Interface contacts:
Residue Y70 in protein 1 is in contact with residue A156 in protein 2 (closest heavy-atom distance 3.5 Å).
Residue N160 in protein 1 is in contact with residue A140 in protein 2 (closest heavy-atom distance 3.2 Å).
Residue L111 in protein 1 is in contact with residue I142 in protein 2 (closest heavy-atom distance 3.7 Å).
Residue P163 in protein 1 is in contact with residue V158 in protein 2 (closest heavy-atom distance 3.4 Å).
Residue F74 in protein 1 contacts residue P137 in protein 2 (closest heavy-atom distance 3.5 Å).
Residue I100 in protein 1 contacts residue P146 in protein 2 (closest heavy-atom distance 3.1 Å).
Residue L270 in protein 1 contacts residue L175 in protein 2 (closest heavy-atom distance 3.6 Å).
Residue F65 in protein 1 interacts with residue S143 in protein 2 (closest heavy-atom distance 2.7 Å).
Residue N160 in protein 1 interacts with residue S159 in protein 2 (closest heavy-atom distance 2.7 Å).
Residue P203 in protein 1 contacts residue Q183 in protein 2 (closest heavy-atom distance 3.2 Å).
Residue F97 in protein 1 is in contact with residue F145 in protein 2 (closest heavy-atom distance 3.4 Å).
Residue L270 in protein 1 interacts with residue A186 in protein 2 (closest heavy-atom distance 3.6 Å).
Residue R162 in protein 1 is in contact with residue R162 in protein 2 (closest heavy-atom distance 3.2 Å).
Residue P163 in protein 1 interacts with residue R162 in protein 2 (closest heavy-atom distance 3.5 Å).
Residue R64 in protein 1 interacts with residue I142 in protein 2 (closest heavy-atom distance 3.4 Å).
Residue H182 in protein 1 is in contact with residue E169 in protein 2 (closest heavy-atom distance 3.1 Å).
Residue S157 in protein 1 contacts residue L139 in protein 2 (closest heavy-atom distance 3.1 Å).
Residue F74 in protein 1 is in contact with residue F138 in protein 2 (closest heavy-atom distance 3.0 Å).
Residue Y173 in protein 1 is in contact with residue H164 in protein 2 (closest heavy-atom distance 2.6 Å).
Residue L272 in protein 1 contacts residue L185 in protein 2 (closest heavy-atom distance 3.6 Å).
Residue E206 in protein 1 contacts residue A186 in protein 2 (closest heavy-atom distance 3.5 Å).
Residue R64 in protein 1 is in contact with residue S143 in protein 2 (closest heavy-atom distance 3.1 Å).
Residue F65 in protein 1 is in contact with residue I142 in protein 2 (closest heavy-atom distance 3.5 Å).
Residue Q69 in protein 1 is in contact with residue D207 in protein 2 (closest heavy-atom distance 3.5 Å).
Residue N160 in protein 1 is in contact with residue I142 in protein 2 (closest heavy-atom distance 2.9 Å).
Residue S157 in protein 1 contacts residue I142 in protein 2 (closest heavy-atom distance 3.3 Å).
Residue F65 in protein 1 contacts residue P146 in protein 2 (closest heavy-atom distance 3.4 Å).
Residue L178 in protein 1 is in contact with residue R193 in protein 2 (closest heavy-atom distance 3.5 Å).
Residue L71 in protein 1 is in contact with residue F138 in protein 2 (closest heavy-atom distance 3.5 Å).
Residue L101 in protein 1 interacts with residue F145 in protein 2 (closest heavy-atom distance 3.6 Å).
Residue Q69 in protein 1 contacts residue V206 in protein 2 (closest heavy-atom distance 2.9 Å).
Residue V24 in protein 1 contacts residue F145 in protein 2 (closest heavy-atom distance 3.6 Å).
Residue P163 in protein 1 interacts with residue E161 in protein 2 (closest heavy-atom distance 3.4 Å).
Residue K26 in protein 1 is in contact with residue E147 in protein 2 (closest heavy-atom distance 3.3 Å).
Residue L153 in protein 1 contacts residue S135 in protein 2 (closest heavy-atom distance 3.3 Å).
Residue I100 in protein 1 contacts residue F145 in protein 2 (closest heavy-atom distance 3.6 Å).
Residue R64 in protein 1 contacts residue F145 in protein 2 (closest heavy-atom distance 3.7 Å).
Residue R64 in protein 1 interacts with residue D144 in protein 2 (closest heavy-atom distance 2.7 Å).
Residue K159 in protein 1 interacts with residue R162 in protein 2 (closest heavy-atom distance 2.9 Å).
Residue K275 in protein 1 contacts residue K176 in protein 2 (closest heavy-atom distance 3.5 Å).
Residue R103 in protein 1 contacts residue E147 in protein 2 (closest heavy-atom distance 3.4 Å).
Residue R162 in protein 1 interacts with residue V158 in protein 2 (closest heavy-atom distance 3.5 Å).
Residue L270 in protein 1 contacts residue R182 in protein 2 (closest heavy-atom distance 3.2 Å).
Residue E209 in protein 1 interacts with residue R193 in protein 2 (closest heavy-atom distance 2.9 Å).
Residue L177 in protein 1 interacts with residue R193 in protein 2 (closest heavy-atom distance 3.2 Å).
Residue Y167 in protein 1 contacts residue E161 in protein 2 (closest heavy-atom distance 3.5 Å).
Residue K164 in protein 1 contacts residue E165 in protein 2 (closest heavy-atom distance 3.1 Å).
Residue P203 in protein 1 is in contact with residue R89 in protein 2 (closest heavy-atom distance 3.4 Å).
Residue Y173 in protein 1 contacts residue R200 in protein 2 (closest heavy-atom distance 3.7 Å).
Residue L180 in protein 1 is in contact with residue T168 in protein 2 (closest heavy-atom distance 3.3 Å).
Residue K164 in protein 1 contacts residue R162 in protein 2 (closest heavy-atom distance 3.6 Å).
Residue K26 in protein 1 is in contact with residue D144 in protein 2 (closest heavy-atom distance 3.2 Å).
Residue G25 in protein 1 interacts with residue E147 in protein 2 (closest heavy-atom distance 3.3 Å).
Residue Y70 in protein 1 is in contact with residue C141 in protein 2 (closest heavy-atom distance 3.3 Å).
Residue H182 in protein 1 interacts with residue L172 in protein 2 (closest heavy-atom distance 3.4 Å).
Residue Y167 in protein 1 is in contact with residue R200 in protein 2 (closest heavy-atom distance 3.4 Å).
Residue L63 in protein 1 interacts with residue F145 in protein 2 (closest heavy-atom distance 2.9 Å).
Residue N160 in protein 1 contacts residue L139 in protein 2 (closest heavy-atom distance 2.8 Å).
Residue K165 in protein 1 is in contact with residue E165 in protein 2 (closest heavy-atom distance 3.0 Å).
Residue L270 in protein 1 is in contact with residue L185 in protein 2 (closest heavy-atom distance 3.5 Å).

Sequence of protein 2:
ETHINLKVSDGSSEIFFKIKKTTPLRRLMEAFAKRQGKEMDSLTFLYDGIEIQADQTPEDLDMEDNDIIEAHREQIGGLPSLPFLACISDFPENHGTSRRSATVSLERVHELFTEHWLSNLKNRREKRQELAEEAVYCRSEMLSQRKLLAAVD

Sequence of protein 1:
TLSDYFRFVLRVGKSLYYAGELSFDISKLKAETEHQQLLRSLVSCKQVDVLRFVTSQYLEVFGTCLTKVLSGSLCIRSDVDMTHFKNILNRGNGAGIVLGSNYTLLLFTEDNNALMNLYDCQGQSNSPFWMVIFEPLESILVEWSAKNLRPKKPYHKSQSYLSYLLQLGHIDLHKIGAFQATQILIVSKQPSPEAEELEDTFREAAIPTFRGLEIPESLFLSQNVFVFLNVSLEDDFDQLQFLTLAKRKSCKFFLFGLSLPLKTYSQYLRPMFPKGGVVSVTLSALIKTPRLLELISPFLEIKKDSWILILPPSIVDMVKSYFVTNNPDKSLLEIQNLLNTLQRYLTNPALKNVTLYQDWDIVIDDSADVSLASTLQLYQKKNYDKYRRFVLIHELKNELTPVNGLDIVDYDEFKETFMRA

This data describes a binding interaction between two proteins.